These two protein chains interact to form a complex.

Sequence of protein 2:
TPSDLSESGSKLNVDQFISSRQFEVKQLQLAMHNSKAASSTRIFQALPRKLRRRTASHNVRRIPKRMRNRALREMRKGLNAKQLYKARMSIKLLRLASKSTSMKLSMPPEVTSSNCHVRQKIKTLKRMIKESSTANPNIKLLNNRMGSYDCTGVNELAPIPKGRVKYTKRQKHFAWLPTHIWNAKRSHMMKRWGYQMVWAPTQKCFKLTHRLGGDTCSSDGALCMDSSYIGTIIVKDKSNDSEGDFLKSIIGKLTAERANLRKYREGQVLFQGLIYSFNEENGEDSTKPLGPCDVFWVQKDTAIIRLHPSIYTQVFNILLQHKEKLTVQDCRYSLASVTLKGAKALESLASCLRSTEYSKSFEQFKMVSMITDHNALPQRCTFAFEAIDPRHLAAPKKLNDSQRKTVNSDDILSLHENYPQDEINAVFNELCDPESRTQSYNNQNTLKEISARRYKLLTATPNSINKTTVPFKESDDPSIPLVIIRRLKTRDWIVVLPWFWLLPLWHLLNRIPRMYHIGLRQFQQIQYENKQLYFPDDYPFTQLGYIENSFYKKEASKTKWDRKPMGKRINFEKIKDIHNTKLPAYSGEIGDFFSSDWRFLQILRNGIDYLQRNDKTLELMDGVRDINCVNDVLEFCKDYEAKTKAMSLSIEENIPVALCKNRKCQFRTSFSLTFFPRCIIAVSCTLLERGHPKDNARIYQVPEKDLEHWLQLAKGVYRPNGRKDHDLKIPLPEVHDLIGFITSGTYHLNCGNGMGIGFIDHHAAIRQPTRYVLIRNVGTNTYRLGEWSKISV

Interface contacts:
Residue L521 in protein 2 contacts residue R76 in protein 1 (closest heavy-atom distance 3.6 Å).
Residue F89 in protein 2 contacts residue Y86 in protein 1 (closest heavy-atom distance 3.8 Å).
Residue F62 in protein 2 is in contact with residue T104 in protein 1 (closest heavy-atom distance 3.4 Å).
Residue T100 in protein 2 contacts residue F98 in protein 1 (closest heavy-atom distance 3.6 Å).
Residue M77 in protein 2 contacts residue Y86 in protein 1 (closest heavy-atom distance 3.6 Å).
Residue N529 in protein 2 contacts residue R76 in protein 1 (closest heavy-atom distance 2.7 Å).
Residue L521 in protein 2 is in contact with residue K69 in protein 1 (closest heavy-atom distance 3.7 Å).
Residue N104 in protein 2 is in contact with residue N27 in protein 1 (closest heavy-atom distance 3.7 Å).
Residue V70 in protein 2 contacts residue A110 in protein 1 (closest heavy-atom distance 3.8 Å).
Residue S102 in protein 2 interacts with residue Q28 in protein 1 (closest heavy-atom distance 3.8 Å).
Residue L57 in protein 2 interacts with residue L17 in protein 1 (closest heavy-atom distance 4.0 Å).
Residue F89 in protein 2 interacts with residue N90 in protein 1 (closest heavy-atom distance 3.2 Å).
Residue T100 in protein 2 contacts residue Q28 in protein 1 (closest heavy-atom distance 3.9 Å).
Residue N529 in protein 2 is in contact with residue R72 in protein 1 (closest heavy-atom distance 2.7 Å).
Residue A76 in protein 2 interacts with residue R113 in protein 1 (closest heavy-atom distance 3.8 Å).
Residue Y518 in protein 2 is in contact with residue K69 in protein 1 (closest heavy-atom distance 3.4 Å).
Residue Q74 in protein 2 is in contact with residue Y86 in protein 1 (closest heavy-atom distance 3.8 Å).
Residue L92 in protein 2 contacts residue G91 in protein 1 (closest heavy-atom distance 3.3 Å).
Residue I63 in protein 2 is in contact with residue C103 in protein 1 (closest heavy-atom distance 3.5 Å).
Residue M77 in protein 2 is in contact with residue W87 in protein 1 (closest heavy-atom distance 3.9 Å).
Residue R97 in protein 2 interacts with residue Q97 in protein 1 (closest heavy-atom distance 3.6 Å).
Residue L73 in protein 2 is in contact with residue L109 in protein 1 (closest heavy-atom distance 3.7 Å).
Residue F62 in protein 2 interacts with residue T107 in protein 1 (closest heavy-atom distance 3.5 Å).
Residue E69 in protein 2 interacts with residue A110 in protein 1 (closest heavy-atom distance 3.8 Å).
Residue L73 in protein 2 interacts with residue R113 in protein 1 (closest heavy-atom distance 3.2 Å).
Residue K530 in protein 2 interacts with residue R76 in protein 1 (closest heavy-atom distance 3.5 Å).
Residue I88 in protein 2 contacts residue W87 in protein 1 (closest heavy-atom distance 3.9 Å).
Residue S48 in protein 2 interacts with residue L17 in protein 1 (closest heavy-atom distance 3.1 Å).
Residue I528 in protein 2 is in contact with residue R72 in protein 1 (closest heavy-atom distance 2.8 Å).
Residue E69 in protein 2 interacts with residue A114 in protein 1 (closest heavy-atom distance 3.9 Å).
Residue L521 in protein 2 contacts residue R72 in protein 1 (closest heavy-atom distance 3.7 Å).
Residue L73 in protein 2 is in contact with residue Y86 in protein 1 (closest heavy-atom distance 3.6 Å).
Residue A101 in protein 2 interacts with residue N27 in protein 1 (closest heavy-atom distance 3.8 Å).
Residue R66 in protein 2 is in contact with residue N111 in protein 1 (closest heavy-atom distance 3.3 Å).
Residue H103 in protein 2 interacts with residue N27 in protein 1 (closest heavy-atom distance 3.5 Å).
Residue N526 in protein 2 contacts residue R72 in protein 1 (closest heavy-atom distance 3.3 Å).
Residue H103 in protein 2 contacts residue Q28 in protein 1 (closest heavy-atom distance 3.9 Å).
Residue F62 in protein 2 is in contact with residue L17 in protein 1 (closest heavy-atom distance 3.9 Å).
Residue L92 in protein 2 interacts with residue L95 in protein 1 (closest heavy-atom distance 3.9 Å).
Residue N526 in protein 2 contacts residue C132 in protein 1 (closest heavy-atom distance 3.7 Å).
Residue F89 in protein 2 interacts with residue W87 in protein 1 (closest heavy-atom distance 3.4 Å).
Residue T522 in protein 2 contacts residue V65 in protein 1 (closest heavy-atom distance 3.3 Å).
Residue P47 in protein 2 contacts residue L17 in protein 1 (closest heavy-atom distance 4.0 Å).
Residue P525 in protein 2 interacts with residue R72 in protein 1 (closest heavy-atom distance 2.6 Å).
Residue I63 in protein 2 interacts with residue T107 in protein 1 (closest heavy-atom distance 3.5 Å).
Residue R87 in protein 2 is in contact with residue A94 in protein 1 (closest heavy-atom distance 4.0 Å).
Residue V59 in protein 2 is in contact with residue T104 in protein 1 (closest heavy-atom distance 3.6 Å).
Residue R98 in protein 2 contacts residue A31 in protein 1 (closest heavy-atom distance 3.6 Å).
Residue A101 in protein 2 is in contact with residue Q28 in protein 1 (closest heavy-atom distance 3.0 Å).
Residue V59 in protein 2 contacts residue C103 in protein 1 (closest heavy-atom distance 3.8 Å).
Residue H78 in protein 2 contacts residue W87 in protein 1 (closest heavy-atom distance 3.8 Å).
Residue P47 in protein 2 is in contact with residue Q13 in protein 1 (closest heavy-atom distance 4.1 Å).
Residue S527 in protein 2 contacts residue R72 in protein 1 (closest heavy-atom distance 3.5 Å).
Residue S102 in protein 2 interacts with residue N27 in protein 1 (closest heavy-atom distance 3.3 Å).
Residue M77 in protein 2 is in contact with residue K83 in protein 1 (closest heavy-atom distance 3.7 Å).
Residue L92 in protein 2 is in contact with residue V92 in protein 1 (closest heavy-atom distance 4.1 Å).
Residue Q72 in protein 2 interacts with residue R113 in protein 1 (closest heavy-atom distance 3.4 Å).
Residue T531 in protein 2 contacts residue R76 in protein 1 (closest heavy-atom distance 3.8 Å).
Residue L73 in protein 2 contacts residue A110 in protein 1 (closest heavy-atom distance 3.6 Å).
Residue R66 in protein 2 contacts residue T107 in protein 1 (closest heavy-atom distance 3.8 Å).

Sequence of protein 1:
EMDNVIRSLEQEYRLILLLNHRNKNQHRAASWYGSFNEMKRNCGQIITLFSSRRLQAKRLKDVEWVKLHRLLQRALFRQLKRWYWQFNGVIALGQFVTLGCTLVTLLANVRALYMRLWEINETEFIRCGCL